Sequence of chain B:
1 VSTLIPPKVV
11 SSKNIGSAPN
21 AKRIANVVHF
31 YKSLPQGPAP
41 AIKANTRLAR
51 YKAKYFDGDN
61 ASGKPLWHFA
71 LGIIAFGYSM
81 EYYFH

Sequence of chain A:
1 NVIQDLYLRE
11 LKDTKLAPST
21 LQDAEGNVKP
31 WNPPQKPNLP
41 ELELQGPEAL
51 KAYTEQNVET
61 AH

Interface contacts:
Residue S12 in chain B interacts with residue H62 in chain A (closest heavy-atom distance 4.7 Å).
Residue K13 in chain B interacts with residue A61 in chain A (closest heavy-atom distance 4.9 Å).
Residue V9 in chain B contacts residue V58 in chain A (closest heavy-atom distance 4.0 Å).
Residue V9 in chain B interacts with residue T60 in chain A (closest heavy-atom distance 3.6 Å).
Residue V9 in chain B contacts residue E59 in chain A (closest heavy-atom distance 3.7 Å).
Residue S12 in chain B contacts residue A61 in chain A (closest heavy-atom distance 3.9 Å).

This data describes a binding interaction between two proteins.